Sequence of protein 2:
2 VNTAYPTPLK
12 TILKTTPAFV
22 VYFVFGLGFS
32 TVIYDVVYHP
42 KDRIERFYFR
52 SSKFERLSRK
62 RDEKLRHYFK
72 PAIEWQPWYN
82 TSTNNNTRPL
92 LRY

Sequence of protein 1:
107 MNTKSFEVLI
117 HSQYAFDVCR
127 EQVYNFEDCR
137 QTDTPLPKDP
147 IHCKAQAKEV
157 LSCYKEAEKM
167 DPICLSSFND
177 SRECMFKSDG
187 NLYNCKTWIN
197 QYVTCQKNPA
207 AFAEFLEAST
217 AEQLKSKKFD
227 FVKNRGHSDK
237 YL

Contacts between the two chains:
Residue K236 in protein 1 contacts residue R51 in protein 2 (closest heavy-atom distance 4.2 Å).
Residue D185 in protein 1 contacts residue R47 in protein 2 (closest heavy-atom distance 4.3 Å).
Residue Y237 in protein 1 contacts residue R51 in protein 2 (closest heavy-atom distance 4.0 Å).
Residue L238 in protein 1 is in contact with residue R51 in protein 2 (closest heavy-atom distance 3.8 Å).
Residue K183 in protein 1 is in contact with residue I45 in protein 2 (closest heavy-atom distance 4.8 Å).
Residue D185 in protein 1 contacts residue R60 in protein 2 (closest heavy-atom distance 4.9 Å).
Residue S111 in protein 1 is in contact with residue S59 in protein 2 (closest heavy-atom distance 3.2 Å).

The following describes two proteins that form a bound complex.